Sequence of chain B:
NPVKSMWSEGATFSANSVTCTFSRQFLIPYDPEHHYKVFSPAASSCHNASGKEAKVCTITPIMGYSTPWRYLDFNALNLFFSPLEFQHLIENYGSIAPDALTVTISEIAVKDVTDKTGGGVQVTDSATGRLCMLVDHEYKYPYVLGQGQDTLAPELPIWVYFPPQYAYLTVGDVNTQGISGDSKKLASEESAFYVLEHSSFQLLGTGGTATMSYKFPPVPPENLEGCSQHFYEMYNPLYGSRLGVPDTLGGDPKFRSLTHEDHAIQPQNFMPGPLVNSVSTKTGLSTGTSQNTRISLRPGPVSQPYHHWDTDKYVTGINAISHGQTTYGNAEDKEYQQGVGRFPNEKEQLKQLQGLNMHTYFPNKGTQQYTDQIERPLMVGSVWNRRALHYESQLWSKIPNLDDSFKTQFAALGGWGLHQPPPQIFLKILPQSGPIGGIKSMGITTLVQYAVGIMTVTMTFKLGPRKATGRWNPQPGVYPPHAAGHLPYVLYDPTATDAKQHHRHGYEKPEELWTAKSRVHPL

Sequence of chain A:
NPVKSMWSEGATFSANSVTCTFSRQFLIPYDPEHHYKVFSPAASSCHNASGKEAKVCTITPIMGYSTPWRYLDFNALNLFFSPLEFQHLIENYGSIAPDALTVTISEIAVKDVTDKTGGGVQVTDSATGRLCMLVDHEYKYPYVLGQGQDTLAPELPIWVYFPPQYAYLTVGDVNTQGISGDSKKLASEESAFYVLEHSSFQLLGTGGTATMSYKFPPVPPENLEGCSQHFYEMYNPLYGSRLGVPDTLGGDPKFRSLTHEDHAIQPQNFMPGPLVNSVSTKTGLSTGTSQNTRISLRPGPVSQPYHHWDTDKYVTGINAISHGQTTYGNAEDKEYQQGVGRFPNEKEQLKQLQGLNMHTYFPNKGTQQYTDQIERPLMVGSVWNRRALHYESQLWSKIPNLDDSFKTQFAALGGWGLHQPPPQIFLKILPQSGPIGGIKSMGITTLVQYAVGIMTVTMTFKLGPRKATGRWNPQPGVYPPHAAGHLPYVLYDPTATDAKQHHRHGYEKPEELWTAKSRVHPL

Interface contacts:
Residue G258 in chain A contacts residue Q167 in chain B (closest heavy-atom distance 2.8 Å).
Residue W415 in chain A is in contact with residue D434 in chain B (closest heavy-atom distance 3.0 Å).
Residue N254 in chain A contacts residue Q165 in chain B (closest heavy-atom distance 3.0 Å).
Residue P255 in chain A contacts residue A185 in chain B (closest heavy-atom distance 2.5 Å).
Residue W503 in chain A contacts residue V213 in chain B (closest heavy-atom distance 3.0 Å).
Residue R417 in chain A is in contact with residue D435 in chain B (closest heavy-atom distance 2.8 Å).
Residue N504 in chain A interacts with residue F211 in chain B (closest heavy-atom distance 2.5 Å).
Residue F273 in chain A is in contact with residue D364 in chain B (closest heavy-atom distance 3.0 Å).
Residue S246 in chain A interacts with residue Y212 in chain B (closest heavy-atom distance 2.9 Å).
Residue L261 in chain A interacts with residue Q356 in chain B (closest heavy-atom distance 2.9 Å).
Residue N388 in chain A interacts with residue T318 in chain B (closest heavy-atom distance 3.1 Å).
Residue H390 in chain A is in contact with residue G315 in chain B (closest heavy-atom distance 3.1 Å).
Residue L554 in chain A is in contact with residue N432 in chain B (closest heavy-atom distance 3.0 Å).
Residue V411 in chain A interacts with residue S334 in chain B (closest heavy-atom distance 2.9 Å).
Residue W415 in chain A is in contact with residue L433 in chain B (closest heavy-atom distance 2.6 Å).
Residue N504 in chain A contacts residue S209 in chain B (closest heavy-atom distance 2.5 Å).
Residue A282 in chain A interacts with residue L328 in chain B (closest heavy-atom distance 2.4 Å).
Residue L267 in chain A interacts with residue T299 in chain B (closest heavy-atom distance 2.7 Å).
Residue N287 in chain A interacts with residue A443 in chain B (closest heavy-atom distance 2.5 Å).
Residue Q247 in chain A interacts with residue P160 in chain B (closest heavy-atom distance 2.9 Å).
Residue M289 in chain A contacts residue P332 in chain B (closest heavy-atom distance 3.1 Å).
Residue D270 in chain A is in contact with residue Q368 in chain B (closest heavy-atom distance 2.5 Å).
Residue H278 in chain A contacts residue F57 in chain B (closest heavy-atom distance 2.8 Å).
Residue N287 in chain A is in contact with residue G164 in chain B (closest heavy-atom distance 2.9 Å).
Residue M289 in chain A contacts residue G331 in chain B (closest heavy-atom distance 3.1 Å).
Residue N254 in chain A interacts with residue G166 in chain B (closest heavy-atom distance 2.8 Å).
Residue M252 in chain A contacts residue L187 in chain B (closest heavy-atom distance 2.9 Å).
Residue H248 in chain A contacts residue V189 in chain B (closest heavy-atom distance 3.0 Å).
Residue Q385 in chain A interacts with residue T320 in chain B (closest heavy-atom distance 2.5 Å).
Residue R502 in chain A is in contact with residue Y212 in chain B (closest heavy-atom distance 2.9 Å).
Residue K438 in chain A is in contact with residue F437 in chain B (closest heavy-atom distance 2.8 Å).
Residue Q385 in chain A interacts with residue S321 in chain B (closest heavy-atom distance 2.6 Å).
Residue D270 in chain A interacts with residue Y367 in chain B (closest heavy-atom distance 2.9 Å).
Residue N416 in chain A interacts with residue D434 in chain B (closest heavy-atom distance 2.9 Å).
Residue M289 in chain A interacts with residue R329 in chain B (closest heavy-atom distance 3.1 Å).
Residue G258 in chain A interacts with residue D168 in chain B (closest heavy-atom distance 2.8 Å).
Residue N287 in chain A contacts residue L444 in chain B (closest heavy-atom distance 2.5 Å).
Residue N504 in chain A is in contact with residue A210 in chain B (closest heavy-atom distance 2.7 Å).
Residue L261 in chain A interacts with residue G355 in chain B (closest heavy-atom distance 2.9 Å).
Residue F393 in chain A is in contact with residue K300 in chain B (closest heavy-atom distance 3.1 Å).
Residue Y253 in chain A interacts with residue Q165 in chain B (closest heavy-atom distance 3.1 Å).
Residue M389 in chain A contacts residue E406 in chain B (closest heavy-atom distance 3.0 Å).
Residue R502 in chain A contacts residue S209 in chain B (closest heavy-atom distance 2.7 Å).
Residue L261 in chain A contacts residue S353 in chain B (closest heavy-atom distance 2.6 Å).
Residue T391 in chain A contacts residue K300 in chain B (closest heavy-atom distance 3.1 Å).
Residue R417 in chain A is in contact with residue D434 in chain B (closest heavy-atom distance 2.8 Å).
Residue P553 in chain A contacts residue Y212 in chain B (closest heavy-atom distance 2.8 Å).
Residue K438 in chain A is in contact with residue D435 in chain B (closest heavy-atom distance 2.8 Å).
Residue N254 in chain A interacts with residue Q167 in chain B (closest heavy-atom distance 2.8 Å).
Residue E251 in chain A interacts with residue L187 in chain B (closest heavy-atom distance 3.0 Å).
Residue N287 in chain A contacts residue Q165 in chain B (closest heavy-atom distance 2.9 Å).
Residue G386 in chain A is in contact with residue T320 in chain B (closest heavy-atom distance 2.5 Å).
Residue N287 in chain A interacts with residue A442 in chain B (closest heavy-atom distance 3.0 Å).
Residue R260 in chain A interacts with residue D168 in chain B (closest heavy-atom distance 2.5 Å).
Residue S259 in chain A interacts with residue D168 in chain B (closest heavy-atom distance 2.5 Å).
Residue K548 in chain A interacts with residue D434 in chain B (closest heavy-atom distance 2.5 Å).
Residue K438 in chain A contacts residue S436 in chain B (closest heavy-atom distance 2.6 Å).
Residue K272 in chain A contacts residue E366 in chain B (closest heavy-atom distance 3.1 Å).
Residue V263 in chain A contacts residue N350 in chain B (closest heavy-atom distance 2.8 Å).
Residue A282 in chain A interacts with residue S327 in chain B (closest heavy-atom distance 3.0 Å).

These two protein chains interact to form a complex.